This data describes a binding interaction between two proteins.

Sequence of protein 2:
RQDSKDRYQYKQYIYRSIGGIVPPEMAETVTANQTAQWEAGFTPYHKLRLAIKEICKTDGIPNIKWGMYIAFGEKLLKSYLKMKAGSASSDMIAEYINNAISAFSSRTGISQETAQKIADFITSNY

Contacts between the two chains:
Residue P133 in protein 1 is in contact with residue Y132 in protein 2 (closest heavy-atom distance 3.5 Å).
Residue W89 in protein 1 is in contact with residue Y132 in protein 2 (closest heavy-atom distance 4.2 Å).

Sequence of protein 1:
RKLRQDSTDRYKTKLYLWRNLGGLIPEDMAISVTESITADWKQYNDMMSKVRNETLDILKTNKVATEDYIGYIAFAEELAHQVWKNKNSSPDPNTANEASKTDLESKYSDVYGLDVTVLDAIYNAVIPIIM